Interface contacts:
Residue L42 in protein 1 contacts residue M15 in protein 2 (closest heavy-atom distance 3.5 Å).
Residue L126 in protein 1 interacts with residue L19 in protein 2 (closest heavy-atom distance 3.6 Å).
Residue Y56 in protein 1 interacts with residue V3 in protein 2 (closest heavy-atom distance 3.7 Å).
Residue L42 in protein 1 contacts residue A18 in protein 2 (closest heavy-atom distance 3.8 Å).
Residue N127 in protein 1 contacts residue L19 in protein 2 (closest heavy-atom distance 3.7 Å).
Residue P38 in protein 1 interacts with residue L21 in protein 2 (closest heavy-atom distance 3.2 Å).
Residue D45 in protein 1 is in contact with residue L11 in protein 2 (closest heavy-atom distance 4.0 Å).
Residue E39 in protein 1 interacts with residue L21 in protein 2 (closest heavy-atom distance 4.1 Å).
Residue V40 in protein 1 interacts with residue A17 in protein 2 (closest heavy-atom distance 3.1 Å).
Residue L98 in protein 1 interacts with residue L5 in protein 2 (closest heavy-atom distance 3.6 Å).
Residue M94 in protein 1 is in contact with residue L5 in protein 2 (closest heavy-atom distance 3.5 Å).
Residue A95 in protein 1 interacts with residue L5 in protein 2 (closest heavy-atom distance 3.8 Å).
Residue Y140 in protein 1 interacts with residue D10 in protein 2 (closest heavy-atom distance 2.9 Å).
Residue V40 in protein 1 is in contact with residue K16 in protein 2 (closest heavy-atom distance 3.9 Å).
Residue L42 in protein 1 interacts with residue Y13 in protein 2 (closest heavy-atom distance 3.5 Å).
Residue Q4 in protein 1 interacts with residue N1 in protein 2 (closest heavy-atom distance 2.9 Å).
Residue W36 in protein 1 interacts with residue L21 in protein 2 (closest heavy-atom distance 4.0 Å).
Residue A95 in protein 1 is in contact with residue G4 in protein 2 (closest heavy-atom distance 3.4 Å).
Residue D45 in protein 1 interacts with residue T9 in protein 2 (closest heavy-atom distance 4.0 Å).
Residue M94 in protein 1 interacts with residue G4 in protein 2 (closest heavy-atom distance 4.1 Å).
Residue Q37 in protein 1 interacts with residue L19 in protein 2 (closest heavy-atom distance 4.2 Å).
Residue Q50 in protein 1 contacts residue V3 in protein 2 (closest heavy-atom distance 3.4 Å).
Residue Y140 in protein 1 interacts with residue Q8 in protein 2 (closest heavy-atom distance 3.2 Å).
Residue K41 in protein 1 interacts with residue T14 in protein 2 (closest heavy-atom distance 3.0 Å).
Residue G91 in protein 1 contacts residue G4 in protein 2 (closest heavy-atom distance 3.2 Å).
Residue M94 in protein 1 is in contact with residue V2 in protein 2 (closest heavy-atom distance 3.2 Å).
Residue V40 in protein 1 is in contact with residue L19 in protein 2 (closest heavy-atom distance 3.8 Å).
Residue F133 in protein 1 is in contact with residue Y13 in protein 2 (closest heavy-atom distance 3.6 Å).
Residue G91 in protein 1 interacts with residue V2 in protein 2 (closest heavy-atom distance 3.9 Å).
Residue I89 in protein 1 interacts with residue N1 in protein 2 (closest heavy-atom distance 4.3 Å).
Residue E90 in protein 1 contacts residue V2 in protein 2 (closest heavy-atom distance 3.4 Å).
Residue D54 in protein 1 is in contact with residue V2 in protein 2 (closest heavy-atom distance 3.6 Å).
Residue F137 in protein 1 contacts residue F12 in protein 2 (closest heavy-atom distance 3.5 Å).
Residue E90 in protein 1 is in contact with residue N1 in protein 2 (closest heavy-atom distance 3.0 Å).
Residue L44 in protein 1 is in contact with residue T9 in protein 2 (closest heavy-atom distance 4.2 Å).
Residue F133 in protein 1 interacts with residue F12 in protein 2 (closest heavy-atom distance 3.1 Å).
Residue I86 in protein 1 contacts residue V2 in protein 2 (closest heavy-atom distance 4.4 Å).
Residue L42 in protein 1 is in contact with residue T14 in protein 2 (closest heavy-atom distance 2.7 Å).
Residue G99 in protein 1 is in contact with residue F12 in protein 2 (closest heavy-atom distance 3.4 Å).
Residue K41 in protein 1 contacts residue K16 in protein 2 (closest heavy-atom distance 3.8 Å).
Residue A100 in protein 1 contacts residue F12 in protein 2 (closest heavy-atom distance 4.3 Å).
Residue F107 in protein 1 contacts residue Y13 in protein 2 (closest heavy-atom distance 4.0 Å).
Residue T46 in protein 1 interacts with residue L11 in protein 2 (closest heavy-atom distance 3.8 Å).
Residue L44 in protein 1 interacts with residue Y13 in protein 2 (closest heavy-atom distance 3.4 Å).
Residue Q37 in protein 1 interacts with residue L21 in protein 2 (closest heavy-atom distance 3.2 Å).
Residue L136 in protein 1 interacts with residue Y13 in protein 2 (closest heavy-atom distance 3.6 Å).
Residue L136 in protein 1 is in contact with residue F12 in protein 2 (closest heavy-atom distance 3.7 Å).
Residue Y140 in protein 1 interacts with residue F12 in protein 2 (closest heavy-atom distance 4.0 Å).
Residue I89 in protein 1 is in contact with residue V2 in protein 2 (closest heavy-atom distance 3.4 Å).
Residue V131 in protein 1 contacts residue Y13 in protein 2 (closest heavy-atom distance 3.3 Å).
Residue M94 in protein 1 is in contact with residue V3 in protein 2 (closest heavy-atom distance 3.8 Å).
Residue K41 in protein 1 contacts residue M15 in protein 2 (closest heavy-atom distance 3.5 Å).
Residue V40 in protein 1 contacts residue A18 in protein 2 (closest heavy-atom distance 4.4 Å).
Residue L44 in protein 1 interacts with residue L11 in protein 2 (closest heavy-atom distance 3.2 Å).
Residue Q4 in protein 1 interacts with residue V2 in protein 2 (closest heavy-atom distance 3.8 Å).
Residue T46 in protein 1 contacts residue Q8 in protein 2 (closest heavy-atom distance 4.0 Å).
Residue Y56 in protein 1 interacts with residue L5 in protein 2 (closest heavy-atom distance 3.4 Å).
Residue G91 in protein 1 is in contact with residue V3 in protein 2 (closest heavy-atom distance 3.4 Å).
Residue W36 in protein 1 contacts residue K22 in protein 2 (closest heavy-atom distance 2.9 Å).
Residue Y140 in protein 1 interacts with residue L11 in protein 2 (closest heavy-atom distance 4.1 Å).

This data describes a binding interaction between two proteins.

Sequence of protein 2:
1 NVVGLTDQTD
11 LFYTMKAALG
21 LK

Sequence of protein 1:
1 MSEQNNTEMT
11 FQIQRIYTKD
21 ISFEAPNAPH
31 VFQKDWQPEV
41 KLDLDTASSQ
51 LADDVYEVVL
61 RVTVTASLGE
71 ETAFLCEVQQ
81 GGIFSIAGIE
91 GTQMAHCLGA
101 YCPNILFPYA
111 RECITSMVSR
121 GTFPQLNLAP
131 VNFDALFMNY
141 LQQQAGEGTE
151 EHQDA